Sequence of protein 1:
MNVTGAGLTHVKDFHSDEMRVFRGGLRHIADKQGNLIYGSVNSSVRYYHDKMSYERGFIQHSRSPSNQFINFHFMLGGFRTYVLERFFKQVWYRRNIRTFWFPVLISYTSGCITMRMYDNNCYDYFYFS

Contacts between the two chains:
Residue C43 in protein 2 is in contact with residue R116 in protein 1 (closest heavy-atom distance 4.6 Å).
Residue V155 in protein 2 is in contact with residue F79 in protein 1 (closest heavy-atom distance 4.1 Å).

This data describes a binding interaction between two proteins.

Sequence of protein 2:
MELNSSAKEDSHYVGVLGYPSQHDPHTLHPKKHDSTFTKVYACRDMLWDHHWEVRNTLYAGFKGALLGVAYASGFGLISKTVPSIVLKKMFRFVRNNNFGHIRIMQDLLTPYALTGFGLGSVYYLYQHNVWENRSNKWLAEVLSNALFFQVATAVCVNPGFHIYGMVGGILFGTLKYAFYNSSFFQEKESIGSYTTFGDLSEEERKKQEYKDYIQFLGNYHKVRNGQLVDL